Residue-level contacts at the interface:
Residue K95 in chain B is in contact with residue F105 in chain A (closest heavy-atom distance 4.5 Å).

Sequence of chain B:
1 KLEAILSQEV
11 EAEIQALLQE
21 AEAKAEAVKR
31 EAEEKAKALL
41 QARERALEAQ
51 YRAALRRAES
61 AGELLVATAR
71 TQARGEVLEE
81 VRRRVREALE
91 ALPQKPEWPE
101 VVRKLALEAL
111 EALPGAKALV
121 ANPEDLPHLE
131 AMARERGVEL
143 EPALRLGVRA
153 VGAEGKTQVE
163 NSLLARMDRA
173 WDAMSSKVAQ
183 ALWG

Sequence of chain A:
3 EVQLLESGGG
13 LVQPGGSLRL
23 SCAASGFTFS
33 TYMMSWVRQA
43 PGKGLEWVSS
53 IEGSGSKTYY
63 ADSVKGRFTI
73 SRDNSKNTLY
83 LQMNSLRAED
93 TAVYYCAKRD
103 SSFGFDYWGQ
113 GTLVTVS

These two protein chains interact to form a complex.